These two protein chains interact to form a complex.

Sequence of chain A:
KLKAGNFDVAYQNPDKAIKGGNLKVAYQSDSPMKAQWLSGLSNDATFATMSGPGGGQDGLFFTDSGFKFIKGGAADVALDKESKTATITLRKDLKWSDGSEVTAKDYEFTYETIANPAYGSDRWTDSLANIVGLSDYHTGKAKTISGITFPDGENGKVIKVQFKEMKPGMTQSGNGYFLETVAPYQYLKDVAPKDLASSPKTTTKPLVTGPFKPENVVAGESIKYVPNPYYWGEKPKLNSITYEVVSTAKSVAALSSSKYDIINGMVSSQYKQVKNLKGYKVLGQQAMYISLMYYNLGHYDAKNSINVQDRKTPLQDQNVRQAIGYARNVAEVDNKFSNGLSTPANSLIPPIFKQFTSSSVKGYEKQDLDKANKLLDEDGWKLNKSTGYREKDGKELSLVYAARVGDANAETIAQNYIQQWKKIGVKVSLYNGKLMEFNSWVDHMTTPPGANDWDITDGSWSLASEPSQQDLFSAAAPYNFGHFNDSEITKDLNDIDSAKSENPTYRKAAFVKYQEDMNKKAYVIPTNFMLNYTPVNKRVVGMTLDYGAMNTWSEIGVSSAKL

Residue-level contacts at the interface:
Residue F450 in chain A is in contact with residue L6 in chain B (closest heavy-atom distance 3.8 Å).
Residue S474 in chain A interacts with residue Q4 in chain B (closest heavy-atom distance 3.7 Å).
Residue S474 in chain A contacts residue S5 in chain B (closest heavy-atom distance 2.9 Å).
Residue S472 in chain A is in contact with residue L6 in chain B (closest heavy-atom distance 3.7 Å).
Residue N55 in chain A interacts with residue S5 in chain B (closest heavy-atom distance 3.5 Å).
Residue S43 in chain A contacts residue Q8 in chain B (closest heavy-atom distance 3.6 Å).
Residue W473 in chain A contacts residue S7 in chain B (closest heavy-atom distance 3.5 Å).
Residue S474 in chain A contacts residue S1 in chain B (closest heavy-atom distance 3.7 Å).
Residue F450 in chain A contacts residue Q8 in chain B (closest heavy-atom distance 3.5 Å).
Residue R135 in chain A contacts residue Q4 in chain B (closest heavy-atom distance 2.9 Å).
Residue Y301 in chain A contacts residue S7 in chain B (closest heavy-atom distance 3.6 Å).
Residue M300 in chain A contacts residue S1 in chain B (closest heavy-atom distance 2.8 Å).
Residue R416 in chain A is in contact with residue S7 in chain B (closest heavy-atom distance 3.5 Å).
Residue G186 in chain A interacts with residue S1 in chain B (closest heavy-atom distance 4.0 Å).
Residue L475 in chain A interacts with residue S1 in chain B (closest heavy-atom distance 3.1 Å).
Residue G186 in chain A is in contact with residue L2 in chain B (closest heavy-atom distance 3.4 Å).
Residue W473 in chain A contacts residue Q4 in chain B (closest heavy-atom distance 3.9 Å).
Residue S474 in chain A contacts residue S3 in chain B (closest heavy-atom distance 3.7 Å).
Residue V279 in chain A contacts residue S9 in chain B (closest heavy-atom distance 3.9 Å).
Residue Y491 in chain A contacts residue Q4 in chain B (closest heavy-atom distance 3.9 Å).
Residue V454 in chain A interacts with residue L6 in chain B (closest heavy-atom distance 3.7 Å).
Residue S472 in chain A is in contact with residue S5 in chain B (closest heavy-atom distance 4.2 Å).
Residue L475 in chain A interacts with residue Q4 in chain B (closest heavy-atom distance 3.4 Å).
Residue S51 in chain A contacts residue S3 in chain B (closest heavy-atom distance 4.1 Å).
Residue A476 in chain A interacts with residue S3 in chain B (closest heavy-atom distance 3.6 Å).
Residue D483 in chain A contacts residue Q4 in chain B (closest heavy-atom distance 4.1 Å).
Residue D56 in chain A is in contact with residue S5 in chain B (closest heavy-atom distance 3.8 Å).
Residue R416 in chain A contacts residue S9 in chain B (closest heavy-atom distance 4.3 Å).
Residue T58 in chain A contacts residue Q8 in chain B (closest heavy-atom distance 2.9 Å).
Residue A476 in chain A contacts residue S1 in chain B (closest heavy-atom distance 3.4 Å).
Residue A57 in chain A is in contact with residue S5 in chain B (closest heavy-atom distance 3.6 Å).
Residue S41 in chain A contacts residue Q8 in chain B (closest heavy-atom distance 2.6 Å).
Residue T193 in chain A is in contact with residue L2 in chain B (closest heavy-atom distance 3.7 Å).
Residue W473 in chain A is in contact with residue L6 in chain B (closest heavy-atom distance 3.5 Å).
Residue S472 in chain A interacts with residue S7 in chain B (closest heavy-atom distance 2.6 Å).
Residue F450 in chain A interacts with residue S7 in chain B (closest heavy-atom distance 3.4 Å).
Residue R135 in chain A is in contact with residue S5 in chain B (closest heavy-atom distance 3.5 Å).
Residue L475 in chain A is in contact with residue S3 in chain B (closest heavy-atom distance 4.0 Å).
Residue Y301 in chain A interacts with residue S9 in chain B (closest heavy-atom distance 3.1 Å).
Residue D42 in chain A contacts residue Q8 in chain B (closest heavy-atom distance 3.6 Å).
Residue A60 in chain A contacts residue S5 in chain B (closest heavy-atom distance 4.2 Å).
Residue A57 in chain A interacts with residue L6 in chain B (closest heavy-atom distance 2.9 Å).
Residue S474 in chain A is in contact with residue S7 in chain B (closest heavy-atom distance 4.2 Å).
Residue W473 in chain A contacts residue S5 in chain B (closest heavy-atom distance 3.4 Å).
Residue S477 in chain A contacts residue S1 in chain B (closest heavy-atom distance 2.8 Å).
Residue S185 in chain A is in contact with residue L2 in chain B (closest heavy-atom distance 3.9 Å).
Residue R416 in chain A contacts residue Q8 in chain B (closest heavy-atom distance 3.6 Å).
Residue N55 in chain A interacts with residue L6 in chain B (closest heavy-atom distance 2.8 Å).
Residue S480 in chain A is in contact with residue Q4 in chain B (closest heavy-atom distance 4.0 Å).
Residue S472 in chain A interacts with residue S9 in chain B (closest heavy-atom distance 3.3 Å).
Residue A57 in chain A is in contact with residue S7 in chain B (closest heavy-atom distance 4.0 Å).
Residue D56 in chain A interacts with residue L6 in chain B (closest heavy-atom distance 3.5 Å).
Residue R135 in chain A contacts residue S3 in chain B (closest heavy-atom distance 3.6 Å).
Residue W453 in chain A interacts with residue L6 in chain B (closest heavy-atom distance 4.0 Å).
Residue G71 in chain A interacts with residue L2 in chain B (closest heavy-atom distance 3.9 Å).
Residue F493 in chain A contacts residue L6 in chain B (closest heavy-atom distance 3.6 Å).
Residue E192 in chain A interacts with residue L2 in chain B (closest heavy-atom distance 3.8 Å).
Residue V417 in chain A is in contact with residue Q8 in chain B (closest heavy-atom distance 4.2 Å).
Residue L484 in chain A interacts with residue Q4 in chain B (closest heavy-atom distance 3.7 Å).
Residue A476 in chain A is in contact with residue Q4 in chain B (closest heavy-atom distance 2.8 Å).

Sequence of chain B:
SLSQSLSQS